The following describes two proteins that form a bound complex.

Sequence of chain A:
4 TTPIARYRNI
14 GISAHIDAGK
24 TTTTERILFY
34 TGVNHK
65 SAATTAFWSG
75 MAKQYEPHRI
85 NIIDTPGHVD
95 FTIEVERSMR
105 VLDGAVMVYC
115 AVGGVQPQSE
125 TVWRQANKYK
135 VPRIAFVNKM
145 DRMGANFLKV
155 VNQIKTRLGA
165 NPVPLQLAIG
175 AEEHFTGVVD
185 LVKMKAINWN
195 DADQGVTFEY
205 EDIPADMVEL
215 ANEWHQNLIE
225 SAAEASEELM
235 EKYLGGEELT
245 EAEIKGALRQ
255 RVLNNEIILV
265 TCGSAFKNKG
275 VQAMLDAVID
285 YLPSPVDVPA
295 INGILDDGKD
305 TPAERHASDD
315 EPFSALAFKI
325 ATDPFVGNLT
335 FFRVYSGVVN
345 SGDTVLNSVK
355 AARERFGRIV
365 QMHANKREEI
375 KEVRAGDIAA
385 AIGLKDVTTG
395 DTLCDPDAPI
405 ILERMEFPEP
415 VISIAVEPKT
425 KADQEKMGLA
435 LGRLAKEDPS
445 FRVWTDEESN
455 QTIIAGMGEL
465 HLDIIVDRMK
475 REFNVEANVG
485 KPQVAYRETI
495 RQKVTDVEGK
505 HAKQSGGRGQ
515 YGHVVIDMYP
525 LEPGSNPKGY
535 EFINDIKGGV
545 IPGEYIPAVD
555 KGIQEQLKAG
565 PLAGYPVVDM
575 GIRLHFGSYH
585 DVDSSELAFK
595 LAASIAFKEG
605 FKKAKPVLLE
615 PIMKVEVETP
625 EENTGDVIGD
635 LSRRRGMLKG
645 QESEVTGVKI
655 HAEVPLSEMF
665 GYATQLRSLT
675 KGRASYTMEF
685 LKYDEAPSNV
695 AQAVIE

Sequence of chain B:
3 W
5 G

Interface contacts:
Residue M682 in chain A contacts residue W3 in chain B (closest heavy-atom distance 3.0 Å).
Residue F684 in chain A contacts residue W3 in chain B (closest heavy-atom distance 3.9 Å).
Residue S417 in chain A interacts with residue W3 in chain B (closest heavy-atom distance 3.6 Å).
Residue M617 in chain A interacts with residue W3 in chain B (closest heavy-atom distance 4.2 Å).
Residue L660 in chain A interacts with residue W3 in chain B (closest heavy-atom distance 3.6 Å).
Residue W448 in chain A interacts with residue W3 in chain B (closest heavy-atom distance 3.2 Å).
Residue E683 in chain A is in contact with residue W3 in chain B (closest heavy-atom distance 3.8 Å).